Sequence of protein 2:
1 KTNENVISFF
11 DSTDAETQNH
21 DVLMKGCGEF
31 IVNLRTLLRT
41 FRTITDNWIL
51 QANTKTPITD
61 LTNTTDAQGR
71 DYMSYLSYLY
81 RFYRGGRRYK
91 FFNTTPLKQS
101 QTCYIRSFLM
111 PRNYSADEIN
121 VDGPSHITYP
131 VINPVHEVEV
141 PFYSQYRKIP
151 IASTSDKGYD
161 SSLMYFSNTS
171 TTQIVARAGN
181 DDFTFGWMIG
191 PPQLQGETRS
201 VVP

These two protein chains interact to form a complex.

Residue-level contacts at the interface:
Residue G158 in protein 1 is in contact with residue G190 in protein 2 (closest heavy-atom distance 3.2 Å).
Residue P180 in protein 1 contacts residue W187 in protein 2 (closest heavy-atom distance 3.5 Å).
Residue Y141 in protein 1 contacts residue R81 in protein 2 (closest heavy-atom distance 4.5 Å).
Residue E186 in protein 1 contacts residue R147 in protein 2 (closest heavy-atom distance 3.4 Å).
Residue R149 in protein 1 contacts residue S77 in protein 2 (closest heavy-atom distance 3.1 Å).
Residue F184 in protein 1 interacts with residue P150 in protein 2 (closest heavy-atom distance 3.5 Å).
Residue Y141 in protein 1 contacts residue F82 in protein 2 (closest heavy-atom distance 3.4 Å).
Residue T154 in protein 1 is in contact with residue Q193 in protein 2 (closest heavy-atom distance 4.3 Å).
Residue Q170 in protein 1 is in contact with residue K1 in protein 2 (closest heavy-atom distance 4.0 Å).
Residue L171 in protein 1 is in contact with residue T2 in protein 2 (closest heavy-atom distance 3.0 Å).
Residue F184 in protein 1 interacts with residue K148 in protein 2 (closest heavy-atom distance 3.6 Å).
Residue K144 in protein 1 contacts residue A152 in protein 2 (closest heavy-atom distance 2.4 Å).
Residue L171 in protein 1 contacts residue K1 in protein 2 (closest heavy-atom distance 3.8 Å).
Residue R149 in protein 1 is in contact with residue Y78 in protein 2 (closest heavy-atom distance 3.0 Å).
Residue K144 in protein 1 contacts residue I151 in protein 2 (closest heavy-atom distance 4.2 Å).
Residue F184 in protein 1 interacts with residue F82 in protein 2 (closest heavy-atom distance 4.0 Å).
Residue P163 in protein 1 is in contact with residue I189 in protein 2 (closest heavy-atom distance 4.1 Å).
Residue V79 in protein 1 contacts residue Q193 in protein 2 (closest heavy-atom distance 3.3 Å).
Residue A182 in protein 1 is in contact with residue W187 in protein 2 (closest heavy-atom distance 3.2 Å).
Residue F184 in protein 1 interacts with residue S153 in protein 2 (closest heavy-atom distance 3.6 Å).
Residue A182 in protein 1 contacts residue F82 in protein 2 (closest heavy-atom distance 4.0 Å).
Residue G161 in protein 1 contacts residue I189 in protein 2 (closest heavy-atom distance 3.9 Å).
Residue Y162 in protein 1 contacts residue I189 in protein 2 (closest heavy-atom distance 3.6 Å).
Residue Y138 in protein 1 contacts residue W187 in protein 2 (closest heavy-atom distance 3.5 Å).
Residue P140 in protein 1 is in contact with residue R81 in protein 2 (closest heavy-atom distance 2.8 Å).
Residue D146 in protein 1 is in contact with residue Y78 in protein 2 (closest heavy-atom distance 4.5 Å).
Residue P140 in protein 1 is in contact with residue W187 in protein 2 (closest heavy-atom distance 3.6 Å).
Residue D142 in protein 1 contacts residue R81 in protein 2 (closest heavy-atom distance 3.7 Å).
Residue V145 in protein 1 is in contact with residue A152 in protein 2 (closest heavy-atom distance 3.8 Å).
Residue P140 in protein 1 interacts with residue I189 in protein 2 (closest heavy-atom distance 4.2 Å).
Residue G161 in protein 1 interacts with residue P191 in protein 2 (closest heavy-atom distance 4.5 Å).
Residue A157 in protein 1 contacts residue P191 in protein 2 (closest heavy-atom distance 4.7 Å).
Residue R149 in protein 1 is in contact with residue D66 in protein 2 (closest heavy-atom distance 3.1 Å).
Residue Q185 in protein 1 interacts with residue Y146 in protein 2 (closest heavy-atom distance 3.6 Å).
Residue Y141 in protein 1 contacts residue P150 in protein 2 (closest heavy-atom distance 3.2 Å).
Residue A182 in protein 1 is in contact with residue K148 in protein 2 (closest heavy-atom distance 4.4 Å).
Residue G158 in protein 1 interacts with residue P191 in protein 2 (closest heavy-atom distance 3.1 Å).
Residue Y162 in protein 1 is in contact with residue G190 in protein 2 (closest heavy-atom distance 3.2 Å).
Residue Y181 in protein 1 is in contact with residue W187 in protein 2 (closest heavy-atom distance 3.6 Å).
Residue T154 in protein 1 interacts with residue P191 in protein 2 (closest heavy-atom distance 3.1 Å).
Residue F184 in protein 1 interacts with residue D156 in protein 2 (closest heavy-atom distance 3.7 Å).
Residue S139 in protein 1 contacts residue R81 in protein 2 (closest heavy-atom distance 2.8 Å).
Residue P163 in protein 1 interacts with residue M188 in protein 2 (closest heavy-atom distance 3.5 Å).
Residue Y78 in protein 1 contacts residue Q193 in protein 2 (closest heavy-atom distance 3.6 Å).
Residue Q153 in protein 1 interacts with residue Q193 in protein 2 (closest heavy-atom distance 4.5 Å).
Residue T154 in protein 1 is in contact with residue P192 in protein 2 (closest heavy-atom distance 3.6 Å).
Residue E186 in protein 1 is in contact with residue Y146 in protein 2 (closest heavy-atom distance 4.2 Å).
Residue S155 in protein 1 interacts with residue Q193 in protein 2 (closest heavy-atom distance 3.2 Å).
Residue A148 in protein 1 contacts residue P192 in protein 2 (closest heavy-atom distance 4.6 Å).
Residue V145 in protein 1 contacts residue R81 in protein 2 (closest heavy-atom distance 3.7 Å).
Residue F184 in protein 1 contacts residue Y146 in protein 2 (closest heavy-atom distance 3.1 Å).
Residue Y162 in protein 1 is in contact with residue R81 in protein 2 (closest heavy-atom distance 3.4 Å).
Residue S183 in protein 1 interacts with residue K148 in protein 2 (closest heavy-atom distance 3.7 Å).
Residue R149 in protein 1 contacts residue I151 in protein 2 (closest heavy-atom distance 4.3 Å).
Residue G161 in protein 1 interacts with residue G190 in protein 2 (closest heavy-atom distance 3.8 Å).
Residue K144 in protein 1 is in contact with residue S153 in protein 2 (closest heavy-atom distance 3.7 Å).
Residue R149 in protein 1 contacts residue S74 in protein 2 (closest heavy-atom distance 4.5 Å).
Residue R149 in protein 1 is in contact with residue R81 in protein 2 (closest heavy-atom distance 3.1 Å).
Residue R77 in protein 1 is in contact with residue Q193 in protein 2 (closest heavy-atom distance 4.4 Å).
Residue V145 in protein 1 contacts residue I151 in protein 2 (closest heavy-atom distance 3.0 Å).

Sequence of protein 1:
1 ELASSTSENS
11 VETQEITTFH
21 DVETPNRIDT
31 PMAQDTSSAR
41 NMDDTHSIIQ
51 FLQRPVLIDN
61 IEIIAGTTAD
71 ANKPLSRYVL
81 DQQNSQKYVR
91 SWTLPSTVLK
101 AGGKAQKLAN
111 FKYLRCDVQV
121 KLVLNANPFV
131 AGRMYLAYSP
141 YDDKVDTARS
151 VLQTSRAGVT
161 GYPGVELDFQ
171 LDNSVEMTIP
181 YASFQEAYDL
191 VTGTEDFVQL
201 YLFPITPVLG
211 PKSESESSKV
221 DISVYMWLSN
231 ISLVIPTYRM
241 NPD